Sequence of chain B:
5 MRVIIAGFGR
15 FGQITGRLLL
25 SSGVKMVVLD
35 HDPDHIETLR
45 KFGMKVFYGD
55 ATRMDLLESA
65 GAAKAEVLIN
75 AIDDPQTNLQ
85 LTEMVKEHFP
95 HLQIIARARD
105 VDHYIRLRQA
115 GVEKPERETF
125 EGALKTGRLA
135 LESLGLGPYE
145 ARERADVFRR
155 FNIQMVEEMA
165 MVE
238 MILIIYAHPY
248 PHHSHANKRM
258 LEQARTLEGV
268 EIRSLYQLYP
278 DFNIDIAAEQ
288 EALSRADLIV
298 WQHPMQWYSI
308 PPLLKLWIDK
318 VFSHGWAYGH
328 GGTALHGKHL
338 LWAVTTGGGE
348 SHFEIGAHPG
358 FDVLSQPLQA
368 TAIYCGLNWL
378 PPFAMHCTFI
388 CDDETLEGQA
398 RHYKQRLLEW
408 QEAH

Residue-level contacts at the interface:
Residue W304 in chain A interacts with residue D316 in chain B (closest heavy-atom distance 3.2 Å).
Residue E125 in chain A interacts with residue K129 in chain B (closest heavy-atom distance 3.2 Å).
Residue D316 in chain A contacts residue P309 in chain B (closest heavy-atom distance 3.3 Å).
Residue K312 in chain A contacts residue I307 in chain B (closest heavy-atom distance 2.7 Å).
Residue A134 in chain A interacts with residue I99 in chain B (closest heavy-atom distance 3.3 Å).
Residue Q274 in chain A contacts residue P142 in chain B (closest heavy-atom distance 3.4 Å).
Residue D316 in chain A is in contact with residue W304 in chain B (closest heavy-atom distance 3.2 Å).
Residue V71 in chain A interacts with residue S137 in chain B (closest heavy-atom distance 3.2 Å).
Residue L138 in chain A is in contact with residue R6 in chain B (closest heavy-atom distance 3.3 Å).
Residue T19 in chain A is in contact with residue A127 in chain B (closest heavy-atom distance 2.8 Å).
Residue A127 in chain A contacts residue T19 in chain B (closest heavy-atom distance 2.9 Å).
Residue E144 in chain A interacts with residue H250 in chain B (closest heavy-atom distance 3.0 Å).
Residue E147 in chain A contacts residue Y247 in chain B (closest heavy-atom distance 2.5 Å).
Residue Q97 in chain A contacts residue S137 in chain B (closest heavy-atom distance 3.2 Å).
Residue I307 in chain A is in contact with residue K312 in chain B (closest heavy-atom distance 2.9 Å).
Residue R6 in chain A contacts residue L138 in chain B (closest heavy-atom distance 3.3 Å).
Residue F279 in chain A interacts with residue F279 in chain B (closest heavy-atom distance 3.2 Å).
Residue Q303 in chain A contacts residue K312 in chain B (closest heavy-atom distance 2.9 Å).
Residue R146 in chain A is in contact with residue D278 in chain B (closest heavy-atom distance 3.4 Å).
Residue E122 in chain A is in contact with residue E122 in chain B (closest heavy-atom distance 3.2 Å).
Residue K178 in chain A interacts with residue K45 in chain B (closest heavy-atom distance 3.0 Å).
Residue P142 in chain A is in contact with residue Q274 in chain B (closest heavy-atom distance 3.4 Å).
Residue H249 in chain A interacts with residue G141 in chain B (closest heavy-atom distance 3.3 Å).
Residue Y143 in chain A contacts residue P246 in chain B (closest heavy-atom distance 3.2 Å).
Residue R132 in chain A is in contact with residue D278 in chain B (closest heavy-atom distance 2.8 Å).
Residue R14 in chain A is in contact with residue R103 in chain B (closest heavy-atom distance 3.1 Å).
Residue G139 in chain A contacts residue H249 in chain B (closest heavy-atom distance 3.1 Å).
Residue H355 in chain A is in contact with residue D359 in chain B (closest heavy-atom distance 2.8 Å).
Residue T130 in chain A is in contact with residue I99 in chain B (closest heavy-atom distance 3.3 Å).
Residue I99 in chain A is in contact with residue S137 in chain B (closest heavy-atom distance 3.4 Å).
Residue R146 in chain A contacts residue P277 in chain B (closest heavy-atom distance 2.8 Å).
Residue R148 in chain A is in contact with residue S26 in chain B (closest heavy-atom distance 2.6 Å).
Residue G126 in chain A is in contact with residue E120 in chain B (closest heavy-atom distance 3.3 Å).
Residue R103 in chain A is in contact with residue R14 in chain B (closest heavy-atom distance 3.0 Å).
Residue T130 in chain A interacts with residue F15 in chain B (closest heavy-atom distance 3.2 Å).
Residue R146 in chain A interacts with residue F279 in chain B (closest heavy-atom distance 3.2 Å).
Residue Q366 in chain A interacts with residue A354 in chain B (closest heavy-atom distance 3.0 Å).
Residue I352 in chain A is in contact with residue Q363 in chain B (closest heavy-atom distance 2.9 Å).
Residue F15 in chain A contacts residue T130 in chain B (closest heavy-atom distance 3.3 Å).
Residue Q363 in chain A is in contact with residue H355 in chain B (closest heavy-atom distance 3.0 Å).
Residue D278 in chain A contacts residue R132 in chain B (closest heavy-atom distance 3.0 Å).
Residue Y305 in chain A is in contact with residue Y371 in chain B (closest heavy-atom distance 3.2 Å).
Residue A127 in chain A is in contact with residue F15 in chain B (closest heavy-atom distance 3.4 Å).
Residue Y247 in chain A contacts residue E147 in chain B (closest heavy-atom distance 2.6 Å).
Residue P309 in chain A is in contact with residue D316 in chain B (closest heavy-atom distance 3.2 Å).
Residue H355 in chain A interacts with residue Q363 in chain B (closest heavy-atom distance 2.8 Å).
Residue E122 in chain A interacts with residue R14 in chain B (closest heavy-atom distance 3.0 Å).
Residue K312 in chain A contacts residue Q303 in chain B (closest heavy-atom distance 2.8 Å).
Residue H250 in chain A interacts with residue E144 in chain B (closest heavy-atom distance 2.8 Å).
Residue P277 in chain A interacts with residue R146 in chain B (closest heavy-atom distance 2.9 Å).
Residue N156 in chain A contacts residue R21 in chain B (closest heavy-atom distance 3.1 Å).
Residue S26 in chain A is in contact with residue R148 in chain B (closest heavy-atom distance 3.0 Å).
Residue Q303 in chain A is in contact with residue D316 in chain B (closest heavy-atom distance 2.8 Å).
Residue R14 in chain A is in contact with residue E122 in chain B (closest heavy-atom distance 2.7 Å).
Residue D316 in chain A is in contact with residue Q303 in chain B (closest heavy-atom distance 2.7 Å).
Residue P246 in chain A is in contact with residue Y143 in chain B (closest heavy-atom distance 3.2 Å).
Residue Q363 in chain A is in contact with residue I352 in chain B (closest heavy-atom distance 2.9 Å).
Residue F279 in chain A is in contact with residue R146 in chain B (closest heavy-atom distance 3.3 Å).
Residue D359 in chain A interacts with residue H355 in chain B (closest heavy-atom distance 3.0 Å).
Residue R21 in chain A interacts with residue F152 in chain B (closest heavy-atom distance 3.3 Å).

Sequence of chain A:
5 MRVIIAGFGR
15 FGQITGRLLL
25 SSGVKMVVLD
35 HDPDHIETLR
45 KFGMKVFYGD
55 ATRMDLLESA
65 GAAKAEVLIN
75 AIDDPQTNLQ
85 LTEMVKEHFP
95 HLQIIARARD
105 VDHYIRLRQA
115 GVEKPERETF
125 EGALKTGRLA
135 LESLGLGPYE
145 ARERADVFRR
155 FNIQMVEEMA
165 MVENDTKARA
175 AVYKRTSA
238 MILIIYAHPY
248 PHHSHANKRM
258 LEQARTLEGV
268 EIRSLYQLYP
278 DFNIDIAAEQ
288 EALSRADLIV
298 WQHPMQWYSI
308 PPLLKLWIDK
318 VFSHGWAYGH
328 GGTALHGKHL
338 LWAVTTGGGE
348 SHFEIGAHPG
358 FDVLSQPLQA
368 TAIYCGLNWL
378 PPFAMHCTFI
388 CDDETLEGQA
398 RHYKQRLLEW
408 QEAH

This data describes a binding interaction between two proteins.